Sequence of chain B:
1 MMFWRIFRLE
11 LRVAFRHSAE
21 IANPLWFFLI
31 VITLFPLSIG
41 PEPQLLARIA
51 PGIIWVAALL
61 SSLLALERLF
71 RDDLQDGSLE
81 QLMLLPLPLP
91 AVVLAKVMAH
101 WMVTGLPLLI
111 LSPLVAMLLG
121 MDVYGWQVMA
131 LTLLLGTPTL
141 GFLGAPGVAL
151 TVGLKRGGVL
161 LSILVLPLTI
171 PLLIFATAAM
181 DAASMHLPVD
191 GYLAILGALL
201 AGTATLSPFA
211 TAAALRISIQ

This data describes a binding interaction between two proteins.

Interface contacts:
Residue A148 in chain A interacts with residue L160 in chain B (closest heavy-atom distance 4.0 Å).
Residue I161 in chain A is in contact with residue A213 in chain B (closest heavy-atom distance 4.2 Å).
Residue A158 in chain A contacts residue L150 in chain B (closest heavy-atom distance 3.7 Å).
Residue L162 in chain A is in contact with residue L164 in chain B (closest heavy-atom distance 3.6 Å).
Residue R157 in chain A interacts with residue I217 in chain B (closest heavy-atom distance 3.5 Å).
Residue W179 in chain A is in contact with residue F175 in chain B (closest heavy-atom distance 3.4 Å).
Residue L145 in chain A interacts with residue L150 in chain B (closest heavy-atom distance 4.0 Å).
Residue I173 in chain A interacts with residue L168 in chain B (closest heavy-atom distance 4.5 Å).
Residue I172 in chain A interacts with residue L199 in chain B (closest heavy-atom distance 4.3 Å).
Residue L162 in chain A is in contact with residue L150 in chain B (closest heavy-atom distance 4.4 Å).
Residue G141 in chain A interacts with residue L164 in chain B (closest heavy-atom distance 4.7 Å).
Residue G141 in chain A contacts residue I163 in chain B (closest heavy-atom distance 3.6 Å).
Residue F149 in chain A is in contact with residue L150 in chain B (closest heavy-atom distance 4.1 Å).
Residue I173 in chain A contacts residue P167 in chain B (closest heavy-atom distance 3.3 Å).
Residue S176 in chain A interacts with residue I170 in chain B (closest heavy-atom distance 4.2 Å).
Residue R157 in chain A is in contact with residue Q220 in chain B (closest heavy-atom distance 2.8 Å).
Residue V134 in chain A is in contact with residue I170 in chain B (closest heavy-atom distance 4.6 Å).
Residue S176 in chain A is in contact with residue I174 in chain B (closest heavy-atom distance 3.9 Å).
Residue N169 in chain A interacts with residue L143 in chain B (closest heavy-atom distance 4.5 Å).
Residue L145 in chain A interacts with residue L164 in chain B (closest heavy-atom distance 4.0 Å).
Residue L145 in chain A is in contact with residue L160 in chain B (closest heavy-atom distance 4.3 Å).
Residue W179 in chain A is in contact with residue I174 in chain B (closest heavy-atom distance 4.7 Å).
Residue F137 in chain A interacts with residue P167 in chain B (closest heavy-atom distance 4.1 Å).
Residue A144 in chain A is in contact with residue L160 in chain B (closest heavy-atom distance 3.7 Å).
Residue S176 in chain A is in contact with residue F175 in chain B (closest heavy-atom distance 3.8 Å).
Residue F137 in chain A contacts residue I163 in chain B (closest heavy-atom distance 4.6 Å).
Residue W179 in chain A contacts residue Y192 in chain B (closest heavy-atom distance 3.3 Å).
Residue L138 in chain A interacts with residue P167 in chain B (closest heavy-atom distance 3.8 Å).
Residue L183 in chain A interacts with residue A178 in chain B (closest heavy-atom distance 3.8 Å).
Residue W180 in chain A is in contact with residue I174 in chain B (closest heavy-atom distance 3.9 Å).
Residue I161 in chain A interacts with residue A214 in chain B (closest heavy-atom distance 4.6 Å).
Residue I165 in chain A interacts with residue A210 in chain B (closest heavy-atom distance 4.3 Å).
Residue I173 in chain A is in contact with residue P171 in chain B (closest heavy-atom distance 3.7 Å).
Residue I165 in chain A is in contact with residue P146 in chain B (closest heavy-atom distance 3.7 Å).
Residue L154 in chain A contacts residue Q220 in chain B (closest heavy-atom distance 3.3 Å).
Residue I161 in chain A is in contact with residue L150 in chain B (closest heavy-atom distance 4.5 Å).
Residue I165 in chain A is in contact with residue L168 in chain B (closest heavy-atom distance 3.8 Å).
Residue G166 in chain A contacts residue L168 in chain B (closest heavy-atom distance 4.7 Å).
Residue N169 in chain A interacts with residue L168 in chain B (closest heavy-atom distance 3.3 Å).
Residue L154 in chain A contacts residue I217 in chain B (closest heavy-atom distance 3.9 Å).
Residue A158 in chain A contacts residue I217 in chain B (closest heavy-atom distance 4.2 Å).
Residue L183 in chain A contacts residue Y192 in chain B (closest heavy-atom distance 4.9 Å).
Residue A148 in chain A is in contact with residue R156 in chain B (closest heavy-atom distance 4.9 Å).
Residue I161 in chain A interacts with residue I217 in chain B (closest heavy-atom distance 4.8 Å).
Residue I172 in chain A interacts with residue P171 in chain B (closest heavy-atom distance 3.7 Å).
Residue L138 in chain A contacts residue L168 in chain B (closest heavy-atom distance 4.0 Å).
Residue V177 in chain A interacts with residue I170 in chain B (closest heavy-atom distance 4.4 Å).
Residue F149 in chain A is in contact with residue L154 in chain B (closest heavy-atom distance 3.5 Å).
Residue H184 in chain A contacts residue R48 in chain B (closest heavy-atom distance 4.4 Å).
Residue A148 in chain A is in contact with residue L154 in chain B (closest heavy-atom distance 3.5 Å).
Residue I161 in chain A is in contact with residue A210 in chain B (closest heavy-atom distance 4.4 Å).
Residue W179 in chain A is in contact with residue A178 in chain B (closest heavy-atom distance 3.8 Å).
Residue I173 in chain A interacts with residue I170 in chain B (closest heavy-atom distance 4.0 Å).
Residue V177 in chain A interacts with residue I174 in chain B (closest heavy-atom distance 4.3 Å).
Residue V168 in chain A is in contact with residue L206 in chain B (closest heavy-atom distance 4.6 Å).
Residue S176 in chain A interacts with residue P171 in chain B (closest heavy-atom distance 3.9 Å).
Residue V140 in chain A is in contact with residue I163 in chain B (closest heavy-atom distance 4.1 Å).
Residue L145 in chain A interacts with residue L154 in chain B (closest heavy-atom distance 3.7 Å).

Sequence of chain A:
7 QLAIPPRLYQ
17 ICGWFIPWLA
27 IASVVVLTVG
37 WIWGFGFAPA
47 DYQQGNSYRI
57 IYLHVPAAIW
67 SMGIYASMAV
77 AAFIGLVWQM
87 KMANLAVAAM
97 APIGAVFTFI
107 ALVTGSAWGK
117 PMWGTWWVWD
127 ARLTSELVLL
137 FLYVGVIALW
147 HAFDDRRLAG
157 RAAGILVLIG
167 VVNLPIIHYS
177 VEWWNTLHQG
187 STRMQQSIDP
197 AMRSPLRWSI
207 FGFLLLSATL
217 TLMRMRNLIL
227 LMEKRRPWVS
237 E